Sequence of protein 1:
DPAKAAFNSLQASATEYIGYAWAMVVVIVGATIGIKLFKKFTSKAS

These two protein chains interact to form a complex.

Contacts between the two chains:
Residue I88 in protein 2 is in contact with residue F68 in protein 1 (closest heavy-atom distance 4.6 Å).
Residue I88 in protein 2 interacts with residue T69 in protein 1 (closest heavy-atom distance 3.8 Å).
Residue F69 in protein 2 interacts with residue V56 in protein 1 (closest heavy-atom distance 3.5 Å).
Residue L77 in protein 2 contacts residue F65 in protein 1 (closest heavy-atom distance 3.5 Å).
Residue G72 in protein 2 interacts with residue A58 in protein 1 (closest heavy-atom distance 3.8 Å).
Residue F85 in protein 2 interacts with residue F68 in protein 1 (closest heavy-atom distance 4.1 Å).
Residue F69 in protein 2 interacts with residue I60 in protein 1 (closest heavy-atom distance 4.4 Å).
Residue A81 in protein 2 contacts residue F65 in protein 1 (closest heavy-atom distance 3.6 Å).
Residue L82 in protein 2 is in contact with residue F65 in protein 1 (closest heavy-atom distance 3.7 Å).
Residue V73 in protein 2 interacts with residue G57 in protein 1 (closest heavy-atom distance 3.4 Å).
Residue L75 in protein 2 interacts with residue V54 in protein 1 (closest heavy-atom distance 4.3 Å).
Residue F69 in protein 2 is in contact with residue G57 in protein 1 (closest heavy-atom distance 3.7 Å).
Residue V73 in protein 2 contacts residue G61 in protein 1 (closest heavy-atom distance 3.9 Å).
Residue F69 in protein 2 contacts residue V53 in protein 1 (closest heavy-atom distance 3.8 Å).
Residue F85 in protein 2 is in contact with residue F65 in protein 1 (closest heavy-atom distance 4.8 Å).
Residue I76 in protein 2 is in contact with residue G61 in protein 1 (closest heavy-atom distance 4.0 Å).
Residue I76 in protein 2 interacts with residue G57 in protein 1 (closest heavy-atom distance 4.9 Å).
Residue Q71 in protein 2 interacts with residue V54 in protein 1 (closest heavy-atom distance 3.7 Å).
Residue G72 in protein 2 interacts with residue V54 in protein 1 (closest heavy-atom distance 3.5 Å).
Residue I88 in protein 2 contacts residue A72 in protein 1 (closest heavy-atom distance 4.2 Å).
Residue V73 in protein 2 contacts residue A58 in protein 1 (closest heavy-atom distance 4.2 Å).
Residue G72 in protein 2 is in contact with residue G57 in protein 1 (closest heavy-atom distance 4.3 Å).
Residue I76 in protein 2 interacts with residue I62 in protein 1 (closest heavy-atom distance 3.5 Å).
Residue I76 in protein 2 contacts residue A58 in protein 1 (closest heavy-atom distance 3.0 Å).
Residue D68 in protein 2 is in contact with residue V53 in protein 1 (closest heavy-atom distance 4.0 Å).

Sequence of protein 2:
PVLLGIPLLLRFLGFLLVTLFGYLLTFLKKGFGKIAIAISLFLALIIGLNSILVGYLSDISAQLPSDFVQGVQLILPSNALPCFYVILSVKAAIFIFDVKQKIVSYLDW